These two protein chains interact to form a complex.

Interface contacts:
Residue A449 in the first protein contacts residue S48 in the second protein (closest heavy-atom distance 3.3 Å).
Residue A448 in the first protein is in contact with residue S48 in the second protein (closest heavy-atom distance 3.0 Å).
Residue D459 in the first protein is in contact with residue D45 in the second protein (closest heavy-atom distance 3.6 Å).
Residue L142 in the first protein interacts with residue P130 in the second protein (closest heavy-atom distance 3.6 Å).
Residue Y138 in the first protein contacts residue P130 in the second protein (closest heavy-atom distance 3.1 Å).
Residue R289 in the first protein interacts with residue E3 in the second protein (closest heavy-atom distance 2.9 Å).
Residue P293 in the first protein interacts with residue Q14 in the second protein (closest heavy-atom distance 3.0 Å).
Residue W290 in the first protein contacts residue E3 in the second protein (closest heavy-atom distance 3.6 Å).
Residue V451 in the first protein contacts residue Y56 in the second protein (closest heavy-atom distance 3.5 Å).
Residue Y462 in the first protein interacts with residue L44 in the second protein (closest heavy-atom distance 3.2 Å).
Residue L142 in the first protein is in contact with residue V131 in the second protein (closest heavy-atom distance 3.6 Å).
Residue K471 in the first protein contacts residue V31 in the second protein (closest heavy-atom distance 3.3 Å).
Residue W131 in the first protein contacts residue S119 in the second protein (closest heavy-atom distance 3.2 Å).
Residue K471 in the first protein is in contact with residue D35 in the second protein (closest heavy-atom distance 3.3 Å).
Residue Y462 in the first protein is in contact with residue F133 in the second protein (closest heavy-atom distance 3.6 Å).
Residue L291 in the first protein interacts with residue Q4 in the second protein (closest heavy-atom distance 3.4 Å).
Residue W290 in the first protein interacts with residue M1 in the second protein (closest heavy-atom distance 3.3 Å).
Residue A466 in the first protein contacts residue L42 in the second protein (closest heavy-atom distance 3.3 Å).
Residue K294 in the first protein contacts residue Q14 in the second protein (closest heavy-atom distance 3.1 Å).
Residue L468 in the first protein is in contact with residue L126 in the second protein (closest heavy-atom distance 3.4 Å).
Residue L470 in the first protein interacts with residue W36 in the second protein (closest heavy-atom distance 3.6 Å).
Residue M464 in the first protein contacts residue L42 in the second protein (closest heavy-atom distance 3.5 Å).
Residue N285 in the first protein is in contact with residue Q153 in the second protein (closest heavy-atom distance 3.5 Å).
Residue G469 in the first protein interacts with residue V40 in the second protein (closest heavy-atom distance 3.2 Å).
Residue H447 in the first protein interacts with residue S49 in the second protein (closest heavy-atom distance 3.2 Å).
Residue T133 in the first protein interacts with residue Q125 in the second protein (closest heavy-atom distance 3.1 Å).
Residue L142 in the first protein contacts residue A129 in the second protein (closest heavy-atom distance 3.0 Å).
Residue K149 in the first protein is in contact with residue W36 in the second protein (closest heavy-atom distance 3.4 Å).
Residue K471 in the first protein interacts with residue P124 in the second protein (closest heavy-atom distance 3.4 Å).
Residue V452 in the first protein contacts residue M94 in the second protein (closest heavy-atom distance 3.2 Å).
Residue L454 in the first protein is in contact with residue S48 in the second protein (closest heavy-atom distance 3.4 Å).
Residue E148 in the first protein contacts residue W36 in the second protein (closest heavy-atom distance 3.1 Å).
Residue G469 in the first protein is in contact with residue F74 in the second protein (closest heavy-atom distance 3.1 Å).
Residue V451 in the first protein contacts residue M94 in the second protein (closest heavy-atom distance 3.2 Å).
Residue A448 in the first protein contacts residue S49 in the second protein (closest heavy-atom distance 3.3 Å).
Residue K471 in the first protein interacts with residue W36 in the second protein (closest heavy-atom distance 3.2 Å).
Residue W131 in the first protein interacts with residue Q125 in the second protein (closest heavy-atom distance 3.5 Å).
Residue W131 in the first protein interacts with residue P124 in the second protein (closest heavy-atom distance 3.6 Å).
Residue N285 in the first protein contacts residue A155 in the second protein (closest heavy-atom distance 3.6 Å).
Residue A449 in the first protein interacts with residue Y56 in the second protein (closest heavy-atom distance 3.2 Å).
Residue S132 in the first protein contacts residue Q125 in the second protein (closest heavy-atom distance 3.0 Å).
Residue N450 in the first protein interacts with residue Q50 in the second protein (closest heavy-atom distance 3.0 Å).
Residue L470 in the first protein is in contact with residue F74 in the second protein (closest heavy-atom distance 3.2 Å).
Residue K471 in the first protein is in contact with residue P38 in the second protein (closest heavy-atom distance 3.6 Å).
Residue V452 in the first protein is in contact with residue S48 in the second protein (closest heavy-atom distance 3.6 Å).
Residue L470 in the first protein interacts with residue P124 in the second protein (closest heavy-atom distance 3.2 Å).
Residue V452 in the first protein is in contact with residue Y56 in the second protein (closest heavy-atom distance 3.6 Å).
Residue L291 in the first protein interacts with residue Q12 in the second protein (closest heavy-atom distance 3.1 Å).
Residue V452 in the first protein contacts residue L98 in the second protein (closest heavy-atom distance 3.5 Å).
Residue L470 in the first protein is in contact with residue P38 in the second protein (closest heavy-atom distance 3.5 Å).
Residue A467 in the first protein is in contact with residue V40 in the second protein (closest heavy-atom distance 3.3 Å).
Residue P293 in the first protein contacts residue Q4 in the second protein (closest heavy-atom distance 3.5 Å).
Residue D459 in the first protein is in contact with residue T46 in the second protein (closest heavy-atom distance 3.1 Å).
Residue A466 in the first protein is in contact with residue V40 in the second protein (closest heavy-atom distance 3.1 Å).
Residue Y462 in the first protein is in contact with residue L136 in the second protein (closest heavy-atom distance 3.2 Å).
Residue V135 in the first protein interacts with residue N127 in the second protein (closest heavy-atom distance 3.1 Å).
Residue L460 in the first protein is in contact with residue G99 in the second protein (closest heavy-atom distance 3.3 Å).
Residue N450 in the first protein is in contact with residue Y56 in the second protein (closest heavy-atom distance 3.2 Å).
Residue T133 in the first protein is in contact with residue P124 in the second protein (closest heavy-atom distance 3.2 Å).
Residue L291 in the first protein is in contact with residue N5 in the second protein (closest heavy-atom distance 3.1 Å).

Sequence of the second protein:
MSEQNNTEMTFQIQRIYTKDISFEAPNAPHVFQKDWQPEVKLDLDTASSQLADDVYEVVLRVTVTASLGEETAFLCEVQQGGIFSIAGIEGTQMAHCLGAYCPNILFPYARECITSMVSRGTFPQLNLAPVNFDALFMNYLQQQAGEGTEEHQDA

Sequence of the first protein:
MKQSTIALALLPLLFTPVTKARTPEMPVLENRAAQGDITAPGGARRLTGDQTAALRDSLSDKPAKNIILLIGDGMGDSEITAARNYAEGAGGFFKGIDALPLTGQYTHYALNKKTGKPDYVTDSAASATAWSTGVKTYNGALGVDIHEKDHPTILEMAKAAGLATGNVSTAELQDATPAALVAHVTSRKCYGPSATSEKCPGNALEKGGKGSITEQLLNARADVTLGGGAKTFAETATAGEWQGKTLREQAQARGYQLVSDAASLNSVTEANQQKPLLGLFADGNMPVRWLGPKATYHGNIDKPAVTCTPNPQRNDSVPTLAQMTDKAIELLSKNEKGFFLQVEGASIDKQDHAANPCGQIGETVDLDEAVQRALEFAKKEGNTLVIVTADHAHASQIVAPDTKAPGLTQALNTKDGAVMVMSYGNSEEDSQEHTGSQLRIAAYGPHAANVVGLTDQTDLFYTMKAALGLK